The following describes two proteins that form a bound complex.

Interface contacts:
Residue E1039 in chain B interacts with residue S247 in chain A (closest heavy-atom distance 4.5 Å).
Residue C1037 in chain B interacts with residue K246 in chain A (closest heavy-atom distance 3.5 Å).
Residue E1039 in chain B is in contact with residue K246 in chain A (closest heavy-atom distance 3.5 Å).
Residue A1038 in chain B contacts residue K246 in chain A (closest heavy-atom distance 3.7 Å).
Residue N1040 in chain B interacts with residue D248 in chain A (closest heavy-atom distance 3.6 Å).
Residue N1040 in chain B contacts residue S247 in chain A (closest heavy-atom distance 4.8 Å).

Sequence of chain B:
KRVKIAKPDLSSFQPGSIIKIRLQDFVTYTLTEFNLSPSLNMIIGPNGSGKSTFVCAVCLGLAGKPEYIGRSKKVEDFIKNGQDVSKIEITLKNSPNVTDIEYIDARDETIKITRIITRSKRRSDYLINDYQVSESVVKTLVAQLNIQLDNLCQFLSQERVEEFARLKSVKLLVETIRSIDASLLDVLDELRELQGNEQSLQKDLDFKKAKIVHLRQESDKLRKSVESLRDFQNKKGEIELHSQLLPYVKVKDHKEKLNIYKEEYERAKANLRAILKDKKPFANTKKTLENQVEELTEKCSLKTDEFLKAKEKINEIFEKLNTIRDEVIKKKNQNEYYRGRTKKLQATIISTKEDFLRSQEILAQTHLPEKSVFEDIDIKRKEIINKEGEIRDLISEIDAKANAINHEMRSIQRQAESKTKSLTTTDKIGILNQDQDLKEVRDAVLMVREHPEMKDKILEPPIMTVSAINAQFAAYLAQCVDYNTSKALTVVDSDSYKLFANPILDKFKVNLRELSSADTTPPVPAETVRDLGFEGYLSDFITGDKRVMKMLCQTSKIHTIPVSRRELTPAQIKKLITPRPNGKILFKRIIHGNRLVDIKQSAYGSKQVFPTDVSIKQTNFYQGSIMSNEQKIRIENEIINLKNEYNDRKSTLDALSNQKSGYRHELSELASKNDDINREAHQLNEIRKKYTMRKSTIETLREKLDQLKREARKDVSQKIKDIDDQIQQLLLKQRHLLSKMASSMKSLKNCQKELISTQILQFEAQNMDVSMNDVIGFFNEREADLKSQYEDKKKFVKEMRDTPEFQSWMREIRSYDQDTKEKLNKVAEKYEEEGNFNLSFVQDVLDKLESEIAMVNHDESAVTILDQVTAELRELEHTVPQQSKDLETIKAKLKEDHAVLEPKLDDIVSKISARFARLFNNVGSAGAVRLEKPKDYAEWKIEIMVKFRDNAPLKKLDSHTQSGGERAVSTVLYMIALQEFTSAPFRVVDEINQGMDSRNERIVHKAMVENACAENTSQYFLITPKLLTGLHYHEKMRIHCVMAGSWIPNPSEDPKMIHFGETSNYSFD

Sequence of chain A:
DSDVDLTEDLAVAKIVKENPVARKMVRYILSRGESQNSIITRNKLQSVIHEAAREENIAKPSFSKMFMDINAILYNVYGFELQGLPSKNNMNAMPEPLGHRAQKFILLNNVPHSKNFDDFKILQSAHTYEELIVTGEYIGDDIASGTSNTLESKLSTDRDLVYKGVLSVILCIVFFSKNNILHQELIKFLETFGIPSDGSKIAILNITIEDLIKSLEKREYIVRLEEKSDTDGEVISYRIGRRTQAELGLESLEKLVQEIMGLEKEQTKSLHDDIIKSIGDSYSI